Sequence of the first protein:
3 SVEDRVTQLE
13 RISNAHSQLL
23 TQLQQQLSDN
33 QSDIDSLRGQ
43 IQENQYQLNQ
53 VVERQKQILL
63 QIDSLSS

The following describes two proteins that form a bound complex.

Residue-level contacts at the interface:
Residue E5 in the first protein is in contact with residue R7 in the second protein (closest heavy-atom distance 4.2 Å).
Residue E12 in the first protein is in contact with residue L11 in the second protein (closest heavy-atom distance 3.7 Å).
Residue Q33 in the first protein is in contact with residue N32 in the second protein (closest heavy-atom distance 3.7 Å).
Residue V8 in the first protein is in contact with residue L11 in the second protein (closest heavy-atom distance 4.1 Å).
Residue V54 in the first protein contacts residue Q49 in the second protein (closest heavy-atom distance 3.8 Å).
Residue Q47 in the first protein interacts with residue Q42 in the second protein (closest heavy-atom distance 2.9 Å).
Residue Q57 in the first protein is in contact with residue I60 in the second protein (closest heavy-atom distance 4.0 Å).
Residue R40 in the first protein contacts residue L39 in the second protein (closest heavy-atom distance 3.9 Å).
Residue I60 in the first protein interacts with residue I60 in the second protein (closest heavy-atom distance 3.8 Å).
Residue L25 in the first protein interacts with residue L25 in the second protein (closest heavy-atom distance 3.9 Å).
Residue L67 in the first protein interacts with residue L67 in the second protein (closest heavy-atom distance 3.8 Å).
Residue S15 in the first protein interacts with residue H18 in the second protein (closest heavy-atom distance 3.5 Å).
Residue I43 in the first protein contacts residue N46 in the second protein (closest heavy-atom distance 3.8 Å).
Residue S19 in the first protein interacts with residue H18 in the second protein (closest heavy-atom distance 2.8 Å).
Residue S15 in the first protein contacts residue L11 in the second protein (closest heavy-atom distance 3.9 Å).
Residue L61 in the first protein is in contact with residue I60 in the second protein (closest heavy-atom distance 3.6 Å).
Residue I43 in the first protein is in contact with residue L39 in the second protein (closest heavy-atom distance 3.8 Å).
Residue I64 in the first protein contacts residue L67 in the second protein (closest heavy-atom distance 4.0 Å).
Residue Q47 in the first protein contacts residue N46 in the second protein (closest heavy-atom distance 2.5 Å).
Residue E12 in the first protein interacts with residue R7 in the second protein (closest heavy-atom distance 2.6 Å).
Residue I43 in the first protein interacts with residue Q42 in the second protein (closest heavy-atom distance 3.5 Å).
Residue Q44 in the first protein contacts residue Q42 in the second protein (closest heavy-atom distance 3.2 Å).
Residue Q57 in the first protein interacts with residue Q57 in the second protein (closest heavy-atom distance 3.2 Å).
Residue L29 in the first protein contacts residue N32 in the second protein (closest heavy-atom distance 3.2 Å).
Residue L50 in the first protein interacts with residue L50 in the second protein (closest heavy-atom distance 4.0 Å).
Residue Q26 in the first protein contacts residue L21 in the second protein (closest heavy-atom distance 4.0 Å).
Residue L11 in the first protein contacts residue L11 in the second protein (closest heavy-atom distance 3.7 Å).
Residue Q57 in the first protein interacts with residue R56 in the second protein (closest heavy-atom distance 2.9 Å).
Residue L50 in the first protein contacts residue Q49 in the second protein (closest heavy-atom distance 3.4 Å).
Residue I36 in the first protein contacts residue N32 in the second protein (closest heavy-atom distance 3.6 Å).
Residue I36 in the first protein is in contact with residue D35 in the second protein (closest heavy-atom distance 3.8 Å).
Residue I36 in the first protein contacts residue I36 in the second protein (closest heavy-atom distance 4.1 Å).
Residue Q26 in the first protein interacts with residue L25 in the second protein (closest heavy-atom distance 3.3 Å).
Residue I64 in the first protein is in contact with residue I60 in the second protein (closest heavy-atom distance 3.9 Å).
Residue V53 in the first protein interacts with residue V53 in the second protein (closest heavy-atom distance 3.8 Å).
Residue Q26 in the first protein is in contact with residue Q28 in the second protein (closest heavy-atom distance 3.0 Å).
Residue I36 in the first protein interacts with residue L39 in the second protein (closest heavy-atom distance 3.9 Å).
Residue R40 in the first protein is in contact with residue D35 in the second protein (closest heavy-atom distance 3.4 Å).
Residue S15 in the first protein interacts with residue I14 in the second protein (closest heavy-atom distance 3.3 Å).
Residue L50 in the first protein contacts residue V53 in the second protein (closest heavy-atom distance 4.1 Å).
Residue L29 in the first protein contacts residue L29 in the second protein (closest heavy-atom distance 3.6 Å).
Residue S68 in the first protein interacts with residue L67 in the second protein (closest heavy-atom distance 3.7 Å).
Residue V8 in the first protein is in contact with residue V8 in the second protein (closest heavy-atom distance 3.7 Å).
Residue N32 in the first protein is in contact with residue N32 in the second protein (closest heavy-atom distance 3.6 Å).
Residue Q57 in the first protein contacts residue V53 in the second protein (closest heavy-atom distance 3.2 Å).
Residue E5 in the first protein contacts residue V4 in the second protein (closest heavy-atom distance 3.7 Å).
Residue L22 in the first protein contacts residue L21 in the second protein (closest heavy-atom distance 3.9 Å).
Residue L22 in the first protein is in contact with residue L22 in the second protein (closest heavy-atom distance 3.9 Å).
Residue L50 in the first protein is in contact with residue N46 in the second protein (closest heavy-atom distance 3.8 Å).
Residue V8 in the first protein contacts residue R7 in the second protein (closest heavy-atom distance 3.6 Å).
Residue I64 in the first protein contacts residue I64 in the second protein (closest heavy-atom distance 3.9 Å).
Residue H18 in the first protein is in contact with residue H18 in the second protein (closest heavy-atom distance 3.8 Å).
Residue V4 in the first protein is in contact with residue V4 in the second protein (closest heavy-atom distance 4.0 Å).
Residue L29 in the first protein is in contact with residue L25 in the second protein (closest heavy-atom distance 3.7 Å).
Residue L22 in the first protein interacts with residue H18 in the second protein (closest heavy-atom distance 3.4 Å).
Residue I64 in the first protein contacts residue Q63 in the second protein (closest heavy-atom distance 3.7 Å).
Residue V54 in the first protein contacts residue V53 in the second protein (closest heavy-atom distance 3.6 Å).
Residue L22 in the first protein is in contact with residue L25 in the second protein (closest heavy-atom distance 3.7 Å).
Residue T9 in the first protein is in contact with residue R7 in the second protein (closest heavy-atom distance 3.3 Å).
Residue L61 in the first protein interacts with residue Q63 in the second protein (closest heavy-atom distance 3.9 Å).

Sequence of the second protein:
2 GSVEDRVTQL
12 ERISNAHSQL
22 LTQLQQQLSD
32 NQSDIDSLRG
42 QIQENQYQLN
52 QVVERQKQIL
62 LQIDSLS